Sequence of the first protein:
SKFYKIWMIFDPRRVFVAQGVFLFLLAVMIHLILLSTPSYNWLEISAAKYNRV

Interface contacts:
Residue R15 in the first protein contacts residue T49 in the second protein (closest heavy-atom distance 4.4 Å).
Residue R15 in the first protein contacts residue R10 in the second protein (closest heavy-atom distance 3.7 Å).
Residue V18 in the first protein contacts residue F45 in the second protein (closest heavy-atom distance 4.6 Å).
Residue R15 in the first protein is in contact with residue F46 in the second protein (closest heavy-atom distance 3.2 Å).
Residue A19 in the first protein contacts residue F46 in the second protein (closest heavy-atom distance 3.4 Å).
Residue R15 in the first protein contacts residue A47 in the second protein (closest heavy-atom distance 4.0 Å).
Residue V22 in the first protein interacts with residue F45 in the second protein (closest heavy-atom distance 4.8 Å).
Residue V16 in the first protein is in contact with residue F46 in the second protein (closest heavy-atom distance 4.8 Å).
Residue V18 in the first protein contacts residue T49 in the second protein (closest heavy-atom distance 3.8 Å).

Sequence of the second protein:
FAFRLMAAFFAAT

These two protein chains interact to form a complex.